Sequence of chain A:
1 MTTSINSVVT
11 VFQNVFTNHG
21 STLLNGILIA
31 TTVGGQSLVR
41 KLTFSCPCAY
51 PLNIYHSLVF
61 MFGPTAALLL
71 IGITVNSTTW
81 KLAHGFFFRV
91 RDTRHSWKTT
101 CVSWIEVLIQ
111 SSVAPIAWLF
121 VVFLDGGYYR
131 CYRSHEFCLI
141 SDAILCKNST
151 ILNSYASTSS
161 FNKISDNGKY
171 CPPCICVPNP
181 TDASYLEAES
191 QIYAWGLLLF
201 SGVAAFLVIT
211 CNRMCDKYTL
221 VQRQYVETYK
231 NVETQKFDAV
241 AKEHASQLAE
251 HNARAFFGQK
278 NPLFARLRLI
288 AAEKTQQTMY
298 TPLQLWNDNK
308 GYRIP

Residue-level contacts at the interface:
Residue Y225 in chain B contacts residue H244 in chain A (closest heavy-atom distance 3.1 Å).
Residue R213 in chain B interacts with residue H84 in chain A (closest heavy-atom distance 3.3 Å).
Residue R283 in chain B contacts residue F256 in chain A (closest heavy-atom distance 3.2 Å).
Residue E187 in chain B is in contact with residue S45 in chain A (closest heavy-atom distance 3.5 Å).
Residue F206 in chain B interacts with residue T74 in chain A (closest heavy-atom distance 3.2 Å).
Residue L220 in chain B is in contact with residue I287 in chain A (closest heavy-atom distance 3.4 Å).
Residue N304 in chain B interacts with residue N252 in chain A (closest heavy-atom distance 2.2 Å).
Residue I192 in chain B interacts with residue H56 in chain A (closest heavy-atom distance 3.7 Å).
Residue D216 in chain B is in contact with residue H84 in chain A (closest heavy-atom distance 3.1 Å).
Residue M214 in chain B interacts with residue F86 in chain A (closest heavy-atom distance 3.2 Å).
Residue W195 in chain B contacts residue P64 in chain A (closest heavy-atom distance 3.5 Å).
Residue T219 in chain B contacts residue I287 in chain A (closest heavy-atom distance 3.6 Å).
Residue R223 in chain B contacts residue H84 in chain A (closest heavy-atom distance 3.6 Å).
Residue R213 in chain B contacts residue G85 in chain A (closest heavy-atom distance 2.6 Å).
Residue F237 in chain B is in contact with residue F256 in chain A (closest heavy-atom distance 3.6 Å).
Residue V221 in chain B contacts residue I287 in chain A (closest heavy-atom distance 3.5 Å).
Residue K217 in chain B is in contact with residue F88 in chain A (closest heavy-atom distance 3.7 Å).
Residue Q301 in chain B interacts with residue L248 in chain A (closest heavy-atom distance 3.4 Å).
Residue N278 in chain B is in contact with residue K260 in chain A (closest heavy-atom distance 3.2 Å).
Residue F206 in chain B contacts residue L70 in chain A (closest heavy-atom distance 3.7 Å).
Residue Y225 in chain B interacts with residue R283 in chain A (closest heavy-atom distance 3.4 Å).
Residue V221 in chain B is in contact with residue R283 in chain A (closest heavy-atom distance 3.4 Å).
Residue W195 in chain B interacts with residue V59 in chain A (closest heavy-atom distance 3.5 Å).
Residue N167 in chain B interacts with residue Y155 in chain A (closest heavy-atom distance 3.5 Å).
Residue Y309 in chain B is in contact with residue A255 in chain A (closest heavy-atom distance 3.4 Å).
Residue Q222 in chain B interacts with residue L280 in chain A (closest heavy-atom distance 3.5 Å).
Residue T219 in chain B contacts residue H84 in chain A (closest heavy-atom distance 3.2 Å).
Residue L300 in chain B interacts with residue N252 in chain A (closest heavy-atom distance 3.2 Å).
Residue T210 in chain B is in contact with residue W80 in chain A (closest heavy-atom distance 3.7 Å).
Residue Y229 in chain B is in contact with residue A245 in chain A (closest heavy-atom distance 3.6 Å).
Residue F137 in chain B contacts residue T150 in chain A (closest heavy-atom distance 3.1 Å).
Residue P312 in chain B is in contact with residue H251 in chain A (closest heavy-atom distance 3.5 Å).
Residue W303 in chain B contacts residue Q259 in chain A (closest heavy-atom distance 3.0 Å).
Residue Y225 in chain B is in contact with residue A245 in chain A (closest heavy-atom distance 3.5 Å).
Residue A188 in chain B is in contact with residue H56 in chain A (closest heavy-atom distance 3.6 Å).
Residue N278 in chain B is in contact with residue F256 in chain A (closest heavy-atom distance 3.6 Å).
Residue Q191 in chain B is in contact with residue H56 in chain A (closest heavy-atom distance 3.6 Å).
Residue L220 in chain B interacts with residue H84 in chain A (closest heavy-atom distance 3.6 Å).
Residue Q301 in chain B is in contact with residue N252 in chain A (closest heavy-atom distance 2.3 Å).
Residue A188 in chain B is in contact with residue P47 in chain A (closest heavy-atom distance 3.6 Å).
Residue L286 in chain B contacts residue F256 in chain A (closest heavy-atom distance 3.5 Å).
Residue S7 in chain B interacts with residue G35 in chain A (closest heavy-atom distance 3.5 Å).
Residue F237 in chain B contacts residue F257 in chain A (closest heavy-atom distance 3.4 Å).
Residue K236 in chain B is in contact with residue E250 in chain A (closest heavy-atom distance 3.2 Å).
Residue M214 in chain B interacts with residue F87 in chain A (closest heavy-atom distance 3.3 Å).
Residue T219 in chain B interacts with residue L284 in chain A (closest heavy-atom distance 3.5 Å).
Residue V221 in chain B interacts with residue L286 in chain A (closest heavy-atom distance 3.4 Å).
Residue W195 in chain B is in contact with residue G63 in chain A (closest heavy-atom distance 3.4 Å).
Residue W303 in chain B interacts with residue F256 in chain A (closest heavy-atom distance 3.2 Å).
Residue D216 in chain B is in contact with residue G85 in chain A (closest heavy-atom distance 3.6 Å).
Residue Y185 in chain B interacts with residue L52 in chain A (closest heavy-atom distance 3.6 Å).
Residue Q222 in chain B contacts residue R283 in chain A (closest heavy-atom distance 3.3 Å).
Residue S4 in chain B interacts with residue V39 in chain A (closest heavy-atom distance 3.5 Å).
Residue M214 in chain B is in contact with residue G85 in chain A (closest heavy-atom distance 3.2 Å).
Residue N304 in chain B is in contact with residue A255 in chain A (closest heavy-atom distance 3.2 Å).
Residue H244 in chain B interacts with residue K260 in chain A (closest heavy-atom distance 3.7 Å).
Residue E243 in chain B interacts with residue R254 in chain A (closest heavy-atom distance 2.8 Å).
Residue V221 in chain B contacts residue F237 in chain A (closest heavy-atom distance 3.5 Å).
Residue Y229 in chain B is in contact with residue L248 in chain A (closest heavy-atom distance 3.4 Å).
Residue Y225 in chain B contacts residue A241 in chain A (closest heavy-atom distance 3.5 Å).

Sequence of chain B:
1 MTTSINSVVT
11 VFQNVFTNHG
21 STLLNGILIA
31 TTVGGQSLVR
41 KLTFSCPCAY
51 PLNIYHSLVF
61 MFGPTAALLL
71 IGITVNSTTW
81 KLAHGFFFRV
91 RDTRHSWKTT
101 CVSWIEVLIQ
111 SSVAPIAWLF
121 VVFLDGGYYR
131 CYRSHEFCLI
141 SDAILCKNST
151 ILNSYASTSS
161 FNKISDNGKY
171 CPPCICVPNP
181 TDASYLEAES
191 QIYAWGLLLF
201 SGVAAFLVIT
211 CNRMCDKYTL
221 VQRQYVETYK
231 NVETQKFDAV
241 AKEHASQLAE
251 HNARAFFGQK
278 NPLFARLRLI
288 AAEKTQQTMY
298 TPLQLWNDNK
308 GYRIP

The following describes two proteins that form a bound complex.